Sequence of protein 1:
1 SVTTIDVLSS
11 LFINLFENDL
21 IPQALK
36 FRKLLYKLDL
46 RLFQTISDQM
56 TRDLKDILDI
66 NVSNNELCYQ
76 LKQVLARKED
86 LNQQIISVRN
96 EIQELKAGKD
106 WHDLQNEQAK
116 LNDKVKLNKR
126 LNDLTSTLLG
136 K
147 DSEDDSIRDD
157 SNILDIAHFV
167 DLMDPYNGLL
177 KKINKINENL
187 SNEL

Contacts between the two chains:
Residue R55 in protein 2 contacts residue S68 in protein 1 (closest heavy-atom distance 3.7 Å).
Residue I173 in protein 2 is in contact with residue V166 in protein 1 (closest heavy-atom distance 4.5 Å).
Residue L210 in protein 2 contacts residue L186 in protein 1 (closest heavy-atom distance 4.7 Å).
Residue A203 in protein 2 interacts with residue I179 in protein 1 (closest heavy-atom distance 4.0 Å).
Residue R39 in protein 2 is in contact with residue S52 in protein 1 (closest heavy-atom distance 3.9 Å).
Residue I158 in protein 2 is in contact with residue R154 in protein 1 (closest heavy-atom distance 4.6 Å).
Residue I158 in protein 2 contacts residue I153 in protein 1 (closest heavy-atom distance 3.7 Å).
Residue Y196 in protein 2 contacts residue M169 in protein 1 (closest heavy-atom distance 3.5 Å).
Residue K162 in protein 2 interacts with residue R154 in protein 1 (closest heavy-atom distance 3.5 Å).
Residue M207 in protein 2 is in contact with residue I179 in protein 1 (closest heavy-atom distance 4.1 Å).
Residue Y192 in protein 2 is in contact with residue L176 in protein 1 (closest heavy-atom distance 4.0 Å).
Residue K162 in protein 2 is in contact with residue I153 in protein 1 (closest heavy-atom distance 2.8 Å).
Residue L176 in protein 2 interacts with residue V166 in protein 1 (closest heavy-atom distance 3.8 Å).
Residue F193 in protein 2 contacts residue F165 in protein 1 (closest heavy-atom distance 4.4 Å).
Residue L200 in protein 2 contacts residue L176 in protein 1 (closest heavy-atom distance 3.7 Å).
Residue F193 in protein 2 is in contact with residue M169 in protein 1 (closest heavy-atom distance 3.6 Å).
Residue N35 in protein 2 is in contact with residue Q49 in protein 1 (closest heavy-atom distance 3.4 Å).
Residue K162 in protein 2 is in contact with residue D155 in protein 1 (closest heavy-atom distance 4.3 Å).
Residue Q169 in protein 2 contacts residue I162 in protein 1 (closest heavy-atom distance 3.4 Å).
Residue S161 in protein 2 is in contact with residue R154 in protein 1 (closest heavy-atom distance 3.1 Å).
Residue L60 in protein 2 contacts residue Q75 in protein 1 (closest heavy-atom distance 4.5 Å).
Residue K227 in protein 2 contacts residue E189 in protein 1 (closest heavy-atom distance 4.6 Å).
Residue K50 in protein 2 interacts with residue K60 in protein 1 (closest heavy-atom distance 4.3 Å).
Residue I173 in protein 2 interacts with residue I162 in protein 1 (closest heavy-atom distance 3.8 Å).
Residue K63 in protein 2 is in contact with residue Q75 in protein 1 (closest heavy-atom distance 4.0 Å).
Residue G56 in protein 2 interacts with residue E71 in protein 1 (closest heavy-atom distance 4.1 Å).
Residue Y196 in protein 2 is in contact with residue L176 in protein 1 (closest heavy-atom distance 3.4 Å).
Residue Y192 in protein 2 contacts residue P171 in protein 1 (closest heavy-atom distance 4.7 Å).
Residue E234 in protein 2 contacts residue K178 in protein 1 (closest heavy-atom distance 3.7 Å).
Residue S172 in protein 2 interacts with residue I162 in protein 1 (closest heavy-atom distance 3.3 Å).
Residue N35 in protein 2 contacts residue L45 in protein 1 (closest heavy-atom distance 3.6 Å).
Residue S172 in protein 2 contacts residue V166 in protein 1 (closest heavy-atom distance 4.5 Å).
Residue I231 in protein 2 interacts with residue I182 in protein 1 (closest heavy-atom distance 4.5 Å).
Residue K236 in protein 2 interacts with residue K178 in protein 1 (closest heavy-atom distance 3.3 Å).
Residue N35 in protein 2 interacts with residue R46 in protein 1 (closest heavy-atom distance 4.4 Å).
Residue A183 in protein 2 is in contact with residue P171 in protein 1 (closest heavy-atom distance 4.0 Å).
Residue E206 in protein 2 interacts with residue N183 in protein 1 (closest heavy-atom distance 4.6 Å).
Residue Y4 in protein 2 is in contact with residue L72 in protein 1 (closest heavy-atom distance 4.5 Å).
Residue R39 in protein 2 contacts residue Q49 in protein 1 (closest heavy-atom distance 3.4 Å).
Residue L60 in protein 2 is in contact with residue E71 in protein 1 (closest heavy-atom distance 3.4 Å).
Residue R55 in protein 2 is in contact with residue I65 in protein 1 (closest heavy-atom distance 4.7 Å).
Residue R55 in protein 2 is in contact with residue D64 in protein 1 (closest heavy-atom distance 3.7 Å).
Residue Y192 in protein 2 is in contact with residue M169 in protein 1 (closest heavy-atom distance 4.1 Å).
Residue S179 in protein 2 contacts residue Y172 in protein 1 (closest heavy-atom distance 4.0 Å).
Residue S179 in protein 2 is in contact with residue P171 in protein 1 (closest heavy-atom distance 4.3 Å).
Residue S21 in protein 2 is in contact with residue R57 in protein 1 (closest heavy-atom distance 4.2 Å).
Residue L235 in protein 2 contacts residue K178 in protein 1 (closest heavy-atom distance 2.6 Å).
Residue I180 in protein 2 interacts with residue P171 in protein 1 (closest heavy-atom distance 3.7 Å).
Residue K237 in protein 2 contacts residue K178 in protein 1 (closest heavy-atom distance 4.0 Å).
Residue L176 in protein 2 contacts residue M169 in protein 1 (closest heavy-atom distance 3.6 Å).
Residue S168 in protein 2 is in contact with residue I159 in protein 1 (closest heavy-atom distance 3.5 Å).
Residue E234 in protein 2 interacts with residue I182 in protein 1 (closest heavy-atom distance 3.8 Å).
Residue Q169 in protein 2 contacts residue N158 in protein 1 (closest heavy-atom distance 3.3 Å).
Residue L235 in protein 2 contacts residue I182 in protein 1 (closest heavy-atom distance 3.8 Å).
Residue E182 in protein 2 is in contact with residue Y172 in protein 1 (closest heavy-atom distance 2.4 Å).
Residue S20 in protein 2 is in contact with residue R57 in protein 1 (closest heavy-atom distance 3.9 Å).
Residue Y196 in protein 2 contacts residue L168 in protein 1 (closest heavy-atom distance 2.8 Å).
Residue E234 in protein 2 interacts with residue N185 in protein 1 (closest heavy-atom distance 4.5 Å).
Residue R55 in protein 2 is in contact with residue D61 in protein 1 (closest heavy-atom distance 3.3 Å).
Residue K162 in protein 2 contacts residue S152 in protein 1 (closest heavy-atom distance 4.4 Å).

Sequence of protein 2:
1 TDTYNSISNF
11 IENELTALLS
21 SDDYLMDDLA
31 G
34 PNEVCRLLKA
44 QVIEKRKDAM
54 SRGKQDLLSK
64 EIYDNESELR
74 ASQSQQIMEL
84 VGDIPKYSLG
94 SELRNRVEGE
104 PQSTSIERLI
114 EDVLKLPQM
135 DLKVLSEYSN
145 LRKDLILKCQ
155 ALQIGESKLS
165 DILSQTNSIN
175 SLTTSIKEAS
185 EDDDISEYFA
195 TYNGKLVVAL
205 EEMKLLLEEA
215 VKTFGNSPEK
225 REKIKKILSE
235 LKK

These two protein chains interact to form a complex.